This data describes a binding interaction between two proteins.

Interface contacts:
Residue F351 in the second protein is in contact with residue E18 in the first protein (closest heavy-atom distance 3.4 Å).
Residue A247 in the second protein is in contact with residue C11 in the first protein (closest heavy-atom distance 4.1 Å).
Residue K112 in the second protein contacts residue E55 in the first protein (closest heavy-atom distance 3.6 Å).
Residue K352 in the second protein contacts residue F17 in the first protein (closest heavy-atom distance 3.9 Å).
Residue V409 in the second protein is in contact with residue Q61 in the first protein (closest heavy-atom distance 3.4 Å).
Residue L152 in the second protein contacts residue L51 in the first protein (closest heavy-atom distance 4.0 Å).
Residue F351 in the second protein is in contact with residue F17 in the first protein (closest heavy-atom distance 3.7 Å).
Residue T349 in the second protein contacts residue L21 in the first protein (closest heavy-atom distance 3.4 Å).
Residue W346 in the second protein interacts with residue F26 in the first protein (closest heavy-atom distance 3.5 Å).
Residue C347 in the second protein contacts residue P24 in the first protein (closest heavy-atom distance 3.5 Å).
Residue T349 in the second protein interacts with residue V19 in the first protein (closest heavy-atom distance 3.3 Å).
Residue G412 in the second protein contacts residue A54 in the first protein (closest heavy-atom distance 3.4 Å).
Residue V353 in the second protein is in contact with residue S16 in the first protein (closest heavy-atom distance 3.3 Å).
Residue A333 in the second protein interacts with residue A1 in the first protein (closest heavy-atom distance 3.5 Å).
Residue P348 in the second protein interacts with residue P24 in the first protein (closest heavy-atom distance 3.3 Å).
Residue I332 in the second protein is in contact with residue V19 in the first protein (closest heavy-atom distance 4.0 Å).
Residue I355 in the second protein interacts with residue G14 in the first protein (closest heavy-atom distance 3.3 Å).
Residue Y357 in the second protein contacts residue G14 in the first protein (closest heavy-atom distance 3.6 Å).
Residue G246 in the second protein is in contact with residue C11 in the first protein (closest heavy-atom distance 3.2 Å).
Residue K112 in the second protein interacts with residue L51 in the first protein (closest heavy-atom distance 4.2 Å).
Residue P348 in the second protein contacts residue K22 in the first protein (closest heavy-atom distance 3.2 Å).
Residue G412 in the second protein interacts with residue R57 in the first protein (closest heavy-atom distance 2.3 Å).
Residue G354 in the second protein is in contact with residue Q15 in the first protein (closest heavy-atom distance 3.7 Å).
Residue T349 in the second protein contacts residue K22 in the first protein (closest heavy-atom distance 2.8 Å).
Residue G410 in the second protein contacts residue Q61 in the first protein (closest heavy-atom distance 3.5 Å).
Residue A247 in the second protein contacts residue Q15 in the first protein (closest heavy-atom distance 3.9 Å).
Residue V353 in the second protein is in contact with residue Q15 in the first protein (closest heavy-atom distance 3.9 Å).
Residue V328 in the second protein contacts residue F17 in the first protein (closest heavy-atom distance 3.6 Å).
Residue A247 in the second protein contacts residue S16 in the first protein (closest heavy-atom distance 2.9 Å).
Residue G350 in the second protein is in contact with residue E18 in the first protein (closest heavy-atom distance 3.7 Å).
Residue F351 in the second protein interacts with residue V19 in the first protein (closest heavy-atom distance 3.1 Å).
Residue I332 in the second protein interacts with residue M3 in the first protein (closest heavy-atom distance 4.1 Å).
Residue N329 in the second protein interacts with residue F17 in the first protein (closest heavy-atom distance 3.5 Å).
Residue Y108 in the second protein interacts with residue A54 in the first protein (closest heavy-atom distance 3.9 Å).
Residue V353 in the second protein interacts with residue F17 in the first protein (closest heavy-atom distance 2.9 Å).
Residue G350 in the second protein is in contact with residue V19 in the first protein (closest heavy-atom distance 3.1 Å).
Residue D245 in the second protein interacts with residue C11 in the first protein (closest heavy-atom distance 3.9 Å).
Residue H197 in the second protein is in contact with residue S43 in the first protein (closest heavy-atom distance 3.4 Å).
Residue P325 in the second protein is in contact with residue Q15 in the first protein (closest heavy-atom distance 3.3 Å).
Residue E411 in the second protein contacts residue R58 in the first protein (closest heavy-atom distance 2.9 Å).
Residue Y357 in the second protein contacts residue Q15 in the first protein (closest heavy-atom distance 3.4 Å).
Residue T109 in the second protein contacts residue R58 in the first protein (closest heavy-atom distance 3.1 Å).
Residue H107 in the second protein is in contact with residue L51 in the first protein (closest heavy-atom distance 3.5 Å).
Residue N356 in the second protein interacts with residue S13 in the first protein (closest heavy-atom distance 2.9 Å).
Residue I355 in the second protein interacts with residue F17 in the first protein (closest heavy-atom distance 3.9 Å).
Residue V159 in the second protein is in contact with residue E45 in the first protein (closest heavy-atom distance 3.7 Å).
Residue D345 in the second protein contacts residue S25 in the first protein (closest heavy-atom distance 3.2 Å).
Residue Y357 in the second protein contacts residue S13 in the first protein (closest heavy-atom distance 3.7 Å).
Residue E414 in the second protein is in contact with residue R57 in the first protein (closest heavy-atom distance 3.3 Å).
Residue A333 in the second protein contacts residue M3 in the first protein (closest heavy-atom distance 3.6 Å).
Residue D345 in the second protein is in contact with residue F26 in the first protein (closest heavy-atom distance 4.2 Å).
Residue K352 in the second protein contacts residue E18 in the first protein (closest heavy-atom distance 2.5 Å).
Residue G246 in the second protein is in contact with residue G14 in the first protein (closest heavy-atom distance 4.0 Å).
Residue W346 in the second protein interacts with residue P24 in the first protein (closest heavy-atom distance 3.9 Å).
Residue A247 in the second protein interacts with residue N9 in the first protein (closest heavy-atom distance 3.4 Å).
Residue L248 in the second protein interacts with residue S16 in the first protein (closest heavy-atom distance 3.6 Å).
Residue P325 in the second protein is in contact with residue F17 in the first protein (closest heavy-atom distance 3.7 Å).
Residue D345 in the second protein contacts residue P24 in the first protein (closest heavy-atom distance 2.1 Å).
Residue S158 in the second protein contacts residue S43 in the first protein (closest heavy-atom distance 3.9 Å).
Residue I355 in the second protein contacts residue Q15 in the first protein (closest heavy-atom distance 3.2 Å).

Sequence of the first protein:
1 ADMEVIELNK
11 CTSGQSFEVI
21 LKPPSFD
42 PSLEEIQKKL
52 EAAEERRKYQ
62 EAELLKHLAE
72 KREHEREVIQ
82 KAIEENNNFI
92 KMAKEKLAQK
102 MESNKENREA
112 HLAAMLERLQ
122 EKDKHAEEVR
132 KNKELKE

Sequence of the second protein:
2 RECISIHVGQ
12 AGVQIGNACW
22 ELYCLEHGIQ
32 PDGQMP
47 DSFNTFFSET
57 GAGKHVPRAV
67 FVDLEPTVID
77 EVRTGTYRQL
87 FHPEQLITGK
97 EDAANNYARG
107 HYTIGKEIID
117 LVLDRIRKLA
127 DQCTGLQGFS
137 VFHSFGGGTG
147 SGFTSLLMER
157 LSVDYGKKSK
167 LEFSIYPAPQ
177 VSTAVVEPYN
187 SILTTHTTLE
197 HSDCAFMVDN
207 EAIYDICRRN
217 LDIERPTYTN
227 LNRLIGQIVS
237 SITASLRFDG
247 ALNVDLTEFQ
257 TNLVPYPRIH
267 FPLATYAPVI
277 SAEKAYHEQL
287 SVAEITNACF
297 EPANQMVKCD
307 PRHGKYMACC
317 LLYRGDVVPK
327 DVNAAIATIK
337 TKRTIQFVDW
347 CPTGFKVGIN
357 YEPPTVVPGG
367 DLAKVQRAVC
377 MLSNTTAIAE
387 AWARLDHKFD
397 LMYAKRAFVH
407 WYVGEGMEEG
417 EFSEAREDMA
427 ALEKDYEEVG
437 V